Contacts between the two chains:
Residue I90 in chain A interacts with residue R100 in chain B (closest heavy-atom distance 3.8 Å).
Residue I90 in chain A is in contact with residue M103 in chain B (closest heavy-atom distance 3.7 Å).
Residue Y62 in chain A contacts residue P118 in chain B (closest heavy-atom distance 3.7 Å).
Residue I65 in chain A is in contact with residue Q119 in chain B (closest heavy-atom distance 3.2 Å).
Residue R70 in chain A is in contact with residue D117 in chain B (closest heavy-atom distance 2.5 Å).
Residue N60 in chain A interacts with residue P124 in chain B (closest heavy-atom distance 2.7 Å).
Residue R70 in chain A is in contact with residue Y115 in chain B (closest heavy-atom distance 3.6 Å).
Residue R153 in chain A interacts with residue P121 in chain B (closest heavy-atom distance 2.9 Å).
Residue A61 in chain A is in contact with residue K125 in chain B (closest heavy-atom distance 3.5 Å).
Residue L73 in chain A is in contact with residue Y115 in chain B (closest heavy-atom distance 3.8 Å).
Residue Q59 in chain A interacts with residue K125 in chain B (closest heavy-atom distance 3.1 Å).
Residue K79 in chain A contacts residue G113 in chain B (closest heavy-atom distance 3.4 Å).
Residue R153 in chain A interacts with residue A123 in chain B (closest heavy-atom distance 2.5 Å).
Residue V132 in chain A contacts residue M97 in chain B (closest heavy-atom distance 3.7 Å).
Residue V118 in chain A is in contact with residue N79 in chain B (closest heavy-atom distance 3.7 Å).
Residue F124 in chain A interacts with residue P90 in chain B (closest heavy-atom distance 3.5 Å).
Residue Y97 in chain A interacts with residue R100 in chain B (closest heavy-atom distance 3.4 Å).
Residue N60 in chain A is in contact with residue P118 in chain B (closest heavy-atom distance 3.7 Å).
Residue M58 in chain A contacts residue K125 in chain B (closest heavy-atom distance 3.7 Å).
Residue K142 in chain A is in contact with residue I104 in chain B (closest heavy-atom distance 3.7 Å).
Residue W125 in chain A interacts with residue P90 in chain B (closest heavy-atom distance 3.5 Å).
Residue K79 in chain A is in contact with residue E114 in chain B (closest heavy-atom distance 3.3 Å).
Residue P121 in chain A contacts residue M87 in chain B (closest heavy-atom distance 3.7 Å).
Residue G127 in chain A is in contact with residue L94 in chain B (closest heavy-atom distance 3.5 Å).
Residue K142 in chain A interacts with residue S105 in chain B (closest heavy-atom distance 3.0 Å).
Residue K79 in chain A is in contact with residue Y115 in chain B (closest heavy-atom distance 3.0 Å).
Residue H114 in chain A contacts residue H86 in chain B (closest heavy-atom distance 3.0 Å).
Residue P83 in chain A is in contact with residue V122 in chain B (closest heavy-atom distance 3.7 Å).
Residue E64 in chain A is in contact with residue Q119 in chain B (closest heavy-atom distance 2.6 Å).
Residue H114 in chain A interacts with residue W82 in chain B (closest heavy-atom distance 3.5 Å).
Residue V118 in chain A interacts with residue W82 in chain B (closest heavy-atom distance 3.6 Å).
Residue Y81 in chain A interacts with residue P110 in chain B (closest heavy-atom distance 3.5 Å).
Residue A111 in chain A contacts residue H86 in chain B (closest heavy-atom distance 3.5 Å).
Residue L149 in chain A contacts residue S105 in chain B (closest heavy-atom distance 3.7 Å).
Residue F124 in chain A contacts residue M87 in chain B (closest heavy-atom distance 3.5 Å).
Residue R153 in chain A contacts residue K125 in chain B (closest heavy-atom distance 3.4 Å).
Residue P63 in chain A interacts with residue Q119 in chain B (closest heavy-atom distance 3.7 Å).
Residue P121 in chain A is in contact with residue H86 in chain B (closest heavy-atom distance 3.8 Å).
Residue Q59 in chain A contacts residue A126 in chain B (closest heavy-atom distance 3.1 Å).
Residue Y62 in chain A interacts with residue P124 in chain B (closest heavy-atom distance 3.5 Å).
Residue W125 in chain A contacts residue I93 in chain B (closest heavy-atom distance 3.6 Å).
Residue C128 in chain A interacts with residue I93 in chain B (closest heavy-atom distance 3.7 Å).
Residue K142 in chain A interacts with residue N101 in chain B (closest heavy-atom distance 3.2 Å).
Residue A115 in chain A is in contact with residue H86 in chain B (closest heavy-atom distance 3.5 Å).
Residue Q59 in chain A interacts with residue K128 in chain B (closest heavy-atom distance 3.5 Å).
Residue A61 in chain A interacts with residue A126 in chain B (closest heavy-atom distance 3.4 Å).
Residue N101 in chain A interacts with residue R100 in chain B (closest heavy-atom distance 3.1 Å).
Residue M58 in chain A contacts residue A126 in chain B (closest heavy-atom distance 3.2 Å).
Residue Y81 in chain A contacts residue Y115 in chain B (closest heavy-atom distance 2.8 Å).
Residue Q89 in chain A contacts residue R100 in chain B (closest heavy-atom distance 3.3 Å).
Residue W125 in chain A interacts with residue H86 in chain B (closest heavy-atom distance 3.0 Å).
Residue V80 in chain A interacts with residue Y115 in chain B (closest heavy-atom distance 3.4 Å).
Residue A120 in chain A is in contact with residue H86 in chain B (closest heavy-atom distance 3.5 Å).
Residue Q59 in chain A contacts residue I127 in chain B (closest heavy-atom distance 3.0 Å).
Residue M58 in chain A contacts residue K128 in chain B (closest heavy-atom distance 3.3 Å).
Residue I138 in chain A contacts residue N101 in chain B (closest heavy-atom distance 3.3 Å).
Residue V150 in chain A contacts residue A107 in chain B (closest heavy-atom distance 3.7 Å).
Residue S139 in chain A is in contact with residue N101 in chain B (closest heavy-atom distance 3.0 Å).
Residue A120 in chain A interacts with residue N83 in chain B (closest heavy-atom distance 3.4 Å).
Residue C128 in chain A contacts residue P90 in chain B (closest heavy-atom distance 3.3 Å).

Sequence of chain A:
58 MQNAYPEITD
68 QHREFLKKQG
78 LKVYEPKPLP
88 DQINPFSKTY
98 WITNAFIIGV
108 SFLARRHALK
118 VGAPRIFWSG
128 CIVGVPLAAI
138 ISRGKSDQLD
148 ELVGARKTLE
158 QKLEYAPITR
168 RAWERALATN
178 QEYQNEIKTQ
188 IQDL

Sequence of chain B:
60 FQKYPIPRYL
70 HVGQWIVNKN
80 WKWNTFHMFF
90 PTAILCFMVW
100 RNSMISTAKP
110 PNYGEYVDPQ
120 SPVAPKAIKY

The following describes two proteins that form a bound complex.